Sequence of the second protein:
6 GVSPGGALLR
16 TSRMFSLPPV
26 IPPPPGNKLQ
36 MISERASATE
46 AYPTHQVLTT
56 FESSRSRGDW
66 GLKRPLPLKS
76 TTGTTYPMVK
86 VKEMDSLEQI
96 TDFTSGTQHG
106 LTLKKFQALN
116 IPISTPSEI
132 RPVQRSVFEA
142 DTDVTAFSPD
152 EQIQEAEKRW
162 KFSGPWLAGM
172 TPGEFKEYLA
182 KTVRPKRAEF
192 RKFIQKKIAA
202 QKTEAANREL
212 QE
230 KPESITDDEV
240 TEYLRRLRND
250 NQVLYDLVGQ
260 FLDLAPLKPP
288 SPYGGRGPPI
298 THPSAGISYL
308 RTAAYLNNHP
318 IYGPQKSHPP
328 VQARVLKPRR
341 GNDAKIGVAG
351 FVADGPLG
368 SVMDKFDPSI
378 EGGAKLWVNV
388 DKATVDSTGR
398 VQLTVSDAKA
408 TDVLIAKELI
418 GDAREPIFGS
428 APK

The following describes two proteins that form a bound complex.

Residue-level contacts at the interface:
Residue D64 in the second protein contacts residue I102 in the first protein (closest heavy-atom distance 3.0 Å).
Residue Y306 in the second protein contacts residue E94 in the first protein (closest heavy-atom distance 2.6 Å).
Residue G379 in the second protein interacts with residue Y210 in the first protein (closest heavy-atom distance 3.4 Å).
Residue F56 in the second protein interacts with residue M100 in the first protein (closest heavy-atom distance 3.3 Å).
Residue Y306 in the second protein interacts with residue Q177 in the first protein (closest heavy-atom distance 3.2 Å).
Residue R18 in the second protein contacts residue D108 in the first protein (closest heavy-atom distance 2.8 Å).
Residue H104 in the second protein interacts with residue A96 in the first protein (closest heavy-atom distance 3.5 Å).
Residue G303 in the second protein is in contact with residue W93 in the first protein (closest heavy-atom distance 3.5 Å).
Residue Q51 in the second protein interacts with residue L95 in the first protein (closest heavy-atom distance 3.2 Å).
Residue L53 in the second protein is in contact with residue R99 in the first protein (closest heavy-atom distance 3.3 Å).
Residue P27 in the second protein interacts with residue R89 in the first protein (closest heavy-atom distance 3.3 Å).
Residue R18 in the second protein is in contact with residue I102 in the first protein (closest heavy-atom distance 2.4 Å).
Residue A302 in the second protein interacts with residue W93 in the first protein (closest heavy-atom distance 3.1 Å).
Residue I377 in the second protein is in contact with residue K214 in the first protein (closest heavy-atom distance 2.3 Å).
Residue K162 in the second protein is in contact with residue D90 in the first protein (closest heavy-atom distance 3.0 Å).
Residue A302 in the second protein contacts residue P92 in the first protein (closest heavy-atom distance 3.5 Å).
Residue T146 in the second protein is in contact with residue D163 in the first protein (closest heavy-atom distance 2.1 Å).
Residue T54 in the second protein contacts residue P98 in the first protein (closest heavy-atom distance 2.8 Å).
Residue P23 in the second protein interacts with residue R99 in the first protein (closest heavy-atom distance 3.5 Å).
Residue G379 in the second protein contacts residue N207 in the first protein (closest heavy-atom distance 3.3 Å).
Residue F139 in the second protein contacts residue Y170 in the first protein (closest heavy-atom distance 3.5 Å).
Residue P48 in the second protein contacts residue P92 in the first protein (closest heavy-atom distance 3.4 Å).
Residue Q112 in the second protein is in contact with residue R180 in the first protein (closest heavy-atom distance 3.3 Å).
Residue H299 in the second protein contacts residue D90 in the first protein (closest heavy-atom distance 2.8 Å).
Residue H299 in the second protein interacts with residue Y170 in the first protein (closest heavy-atom distance 3.5 Å).
Residue T54 in the second protein is in contact with residue R99 in the first protein (closest heavy-atom distance 3.4 Å).
Residue H50 in the second protein is in contact with residue L95 in the first protein (closest heavy-atom distance 3.4 Å).
Residue Y47 in the second protein interacts with residue W93 in the first protein (closest heavy-atom distance 3.5 Å).
Residue Y47 in the second protein contacts residue P92 in the first protein (closest heavy-atom distance 3.4 Å).
Residue R18 in the second protein is in contact with residue E103 in the first protein (closest heavy-atom distance 3.1 Å).
Residue V52 in the second protein is in contact with residue P98 in the first protein (closest heavy-atom distance 3.3 Å).
Residue D144 in the second protein contacts residue H167 in the first protein (closest heavy-atom distance 3.3 Å).
Residue P375 in the second protein contacts residue K214 in the first protein (closest heavy-atom distance 2.9 Å).
Residue K109 in the second protein interacts with residue L198 in the first protein (closest heavy-atom distance 3.3 Å).
Residue T49 in the second protein contacts residue L95 in the first protein (closest heavy-atom distance 3.4 Å).
Residue F373 in the second protein contacts residue Y210 in the first protein (closest heavy-atom distance 3.1 Å).
Residue N315 in the second protein interacts with residue E185 in the first protein (closest heavy-atom distance 2.5 Å).
Residue P23 in the second protein interacts with residue L95 in the first protein (closest heavy-atom distance 3.4 Å).
Residue A147 in the second protein contacts residue D163 in the first protein (closest heavy-atom distance 3.0 Å).
Residue R15 in the second protein interacts with residue E80 in the first protein (closest heavy-atom distance 2.5 Å).
Residue T16 in the second protein contacts residue A109 in the first protein (closest heavy-atom distance 3.4 Å).
Residue R331 in the second protein interacts with residue E206 in the first protein (closest heavy-atom distance 2.4 Å).
Residue Q112 in the second protein interacts with residue Q177 in the first protein (closest heavy-atom distance 3.4 Å).
Residue T54 in the second protein contacts residue M100 in the first protein (closest heavy-atom distance 3.4 Å).
Residue G380 in the second protein is in contact with residue Y210 in the first protein (closest heavy-atom distance 3.2 Å).
Residue V52 in the second protein is in contact with residue R99 in the first protein (closest heavy-atom distance 2.9 Å).
Residue R331 in the second protein is in contact with residue N207 in the first protein (closest heavy-atom distance 2.4 Å).
Residue R331 in the second protein is in contact with residue M203 in the first protein (closest heavy-atom distance 2.6 Å).
Residue K382 in the second protein contacts residue N207 in the first protein (closest heavy-atom distance 3.4 Å).
Residue T298 in the second protein interacts with residue R89 in the first protein (closest heavy-atom distance 2.9 Å).
Residue A46 in the second protein is in contact with residue W93 in the first protein (closest heavy-atom distance 3.1 Å).
Residue S17 in the second protein is in contact with residue E103 in the first protein (closest heavy-atom distance 3.5 Å).
Residue D144 in the second protein contacts residue R166 in the first protein (closest heavy-atom distance 2.6 Å).
Residue P23 in the second protein is in contact with residue Y88 in the first protein (closest heavy-atom distance 3.5 Å).
Residue Y306 in the second protein interacts with residue Y170 in the first protein (closest heavy-atom distance 3.4 Å).
Residue R18 in the second protein is in contact with residue M100 in the first protein (closest heavy-atom distance 3.4 Å).
Residue S21 in the second protein contacts residue R99 in the first protein (closest heavy-atom distance 3.1 Å).
Residue V52 in the second protein interacts with residue L95 in the first protein (closest heavy-atom distance 3.2 Å).
Residue Q51 in the second protein interacts with residue R97 in the first protein (closest heavy-atom distance 2.7 Å).
Residue Y306 in the second protein is in contact with residue R173 in the first protein (closest heavy-atom distance 3.5 Å).

Sequence of the first protein:
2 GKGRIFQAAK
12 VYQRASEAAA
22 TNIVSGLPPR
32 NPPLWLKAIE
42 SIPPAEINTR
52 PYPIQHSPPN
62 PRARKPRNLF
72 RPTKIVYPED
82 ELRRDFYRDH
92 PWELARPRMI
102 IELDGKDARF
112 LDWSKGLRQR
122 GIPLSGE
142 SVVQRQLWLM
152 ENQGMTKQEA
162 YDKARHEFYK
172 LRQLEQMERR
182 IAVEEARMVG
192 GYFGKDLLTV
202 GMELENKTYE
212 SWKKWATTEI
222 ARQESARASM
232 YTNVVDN